Sequence of chain A:
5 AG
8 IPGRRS

This data describes a binding interaction between two proteins.

Contacts between the two chains:
Residue S50 in chain B is in contact with residue G10 in chain A (closest heavy-atom distance 4.4 Å).
Residue N55 in chain B is in contact with residue R11 in chain A (closest heavy-atom distance 3.0 Å).
Residue E19 in chain B contacts residue R11 in chain A (closest heavy-atom distance 4.7 Å).
Residue L227 in chain B is in contact with residue I8 in chain A (closest heavy-atom distance 4.1 Å).
Residue V51 in chain B is in contact with residue S13 in chain A (closest heavy-atom distance 3.8 Å).
Residue K54 in chain B contacts residue R11 in chain A (closest heavy-atom distance 4.6 Å).
Residue N47 in chain B interacts with residue S13 in chain A (closest heavy-atom distance 4.3 Å).
Residue L179 in chain B is in contact with residue I8 in chain A (closest heavy-atom distance 3.6 Å).
Residue N55 in chain B interacts with residue R12 in chain A (closest heavy-atom distance 4.8 Å).
Residue K54 in chain B is in contact with residue I8 in chain A (closest heavy-atom distance 3.3 Å).
Residue G176 in chain B is in contact with residue I8 in chain A (closest heavy-atom distance 3.8 Å).
Residue L234 in chain B interacts with residue A5 in chain A (closest heavy-atom distance 3.3 Å).
Residue V183 in chain B interacts with residue G6 in chain A (closest heavy-atom distance 3.5 Å).
Residue V51 in chain B interacts with residue G10 in chain A (closest heavy-atom distance 3.6 Å).
Residue K54 in chain B contacts residue P9 in chain A (closest heavy-atom distance 3.0 Å).
Residue N231 in chain B interacts with residue G6 in chain A (closest heavy-atom distance 2.9 Å).
Residue N180 in chain B contacts residue I8 in chain A (closest heavy-atom distance 2.9 Å).
Residue L179 in chain B contacts residue G6 in chain A (closest heavy-atom distance 3.8 Å).
Residue E19 in chain B contacts residue R12 in chain A (closest heavy-atom distance 3.7 Å).
Residue V51 in chain B is in contact with residue R12 in chain A (closest heavy-atom distance 3.9 Å).
Residue N231 in chain B contacts residue A5 in chain A (closest heavy-atom distance 3.7 Å).
Residue I224 in chain B contacts residue I8 in chain A (closest heavy-atom distance 4.3 Å).
Residue L48 in chain B is in contact with residue S13 in chain A (closest heavy-atom distance 4.1 Å).
Residue V183 in chain B is in contact with residue A5 in chain A (closest heavy-atom distance 4.4 Å).
Residue K54 in chain B contacts residue G10 in chain A (closest heavy-atom distance 3.6 Å).
Residue E19 in chain B interacts with residue S13 in chain A (closest heavy-atom distance 2.8 Å).
Residue L227 in chain B interacts with residue P9 in chain A (closest heavy-atom distance 3.7 Å).
Residue E187 in chain B interacts with residue A5 in chain A (closest heavy-atom distance 3.2 Å).
Residue K127 in chain B interacts with residue I8 in chain A (closest heavy-atom distance 3.9 Å).
Residue V51 in chain B is in contact with residue R11 in chain A (closest heavy-atom distance 3.6 Å).
Residue Y24 in chain B is in contact with residue R11 in chain A (closest heavy-atom distance 4.0 Å).
Residue N55 in chain B interacts with residue G10 in chain A (closest heavy-atom distance 4.8 Å).
Residue W235 in chain B interacts with residue A5 in chain A (closest heavy-atom distance 3.5 Å).

Sequence of chain B:
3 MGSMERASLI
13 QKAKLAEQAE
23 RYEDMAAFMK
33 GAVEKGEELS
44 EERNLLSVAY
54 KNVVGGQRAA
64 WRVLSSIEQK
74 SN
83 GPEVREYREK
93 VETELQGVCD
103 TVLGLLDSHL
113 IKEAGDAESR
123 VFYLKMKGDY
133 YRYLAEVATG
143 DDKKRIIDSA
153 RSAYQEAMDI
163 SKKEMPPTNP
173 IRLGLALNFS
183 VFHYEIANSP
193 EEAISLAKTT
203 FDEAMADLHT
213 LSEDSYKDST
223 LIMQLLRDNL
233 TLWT